Sequence of chain B:
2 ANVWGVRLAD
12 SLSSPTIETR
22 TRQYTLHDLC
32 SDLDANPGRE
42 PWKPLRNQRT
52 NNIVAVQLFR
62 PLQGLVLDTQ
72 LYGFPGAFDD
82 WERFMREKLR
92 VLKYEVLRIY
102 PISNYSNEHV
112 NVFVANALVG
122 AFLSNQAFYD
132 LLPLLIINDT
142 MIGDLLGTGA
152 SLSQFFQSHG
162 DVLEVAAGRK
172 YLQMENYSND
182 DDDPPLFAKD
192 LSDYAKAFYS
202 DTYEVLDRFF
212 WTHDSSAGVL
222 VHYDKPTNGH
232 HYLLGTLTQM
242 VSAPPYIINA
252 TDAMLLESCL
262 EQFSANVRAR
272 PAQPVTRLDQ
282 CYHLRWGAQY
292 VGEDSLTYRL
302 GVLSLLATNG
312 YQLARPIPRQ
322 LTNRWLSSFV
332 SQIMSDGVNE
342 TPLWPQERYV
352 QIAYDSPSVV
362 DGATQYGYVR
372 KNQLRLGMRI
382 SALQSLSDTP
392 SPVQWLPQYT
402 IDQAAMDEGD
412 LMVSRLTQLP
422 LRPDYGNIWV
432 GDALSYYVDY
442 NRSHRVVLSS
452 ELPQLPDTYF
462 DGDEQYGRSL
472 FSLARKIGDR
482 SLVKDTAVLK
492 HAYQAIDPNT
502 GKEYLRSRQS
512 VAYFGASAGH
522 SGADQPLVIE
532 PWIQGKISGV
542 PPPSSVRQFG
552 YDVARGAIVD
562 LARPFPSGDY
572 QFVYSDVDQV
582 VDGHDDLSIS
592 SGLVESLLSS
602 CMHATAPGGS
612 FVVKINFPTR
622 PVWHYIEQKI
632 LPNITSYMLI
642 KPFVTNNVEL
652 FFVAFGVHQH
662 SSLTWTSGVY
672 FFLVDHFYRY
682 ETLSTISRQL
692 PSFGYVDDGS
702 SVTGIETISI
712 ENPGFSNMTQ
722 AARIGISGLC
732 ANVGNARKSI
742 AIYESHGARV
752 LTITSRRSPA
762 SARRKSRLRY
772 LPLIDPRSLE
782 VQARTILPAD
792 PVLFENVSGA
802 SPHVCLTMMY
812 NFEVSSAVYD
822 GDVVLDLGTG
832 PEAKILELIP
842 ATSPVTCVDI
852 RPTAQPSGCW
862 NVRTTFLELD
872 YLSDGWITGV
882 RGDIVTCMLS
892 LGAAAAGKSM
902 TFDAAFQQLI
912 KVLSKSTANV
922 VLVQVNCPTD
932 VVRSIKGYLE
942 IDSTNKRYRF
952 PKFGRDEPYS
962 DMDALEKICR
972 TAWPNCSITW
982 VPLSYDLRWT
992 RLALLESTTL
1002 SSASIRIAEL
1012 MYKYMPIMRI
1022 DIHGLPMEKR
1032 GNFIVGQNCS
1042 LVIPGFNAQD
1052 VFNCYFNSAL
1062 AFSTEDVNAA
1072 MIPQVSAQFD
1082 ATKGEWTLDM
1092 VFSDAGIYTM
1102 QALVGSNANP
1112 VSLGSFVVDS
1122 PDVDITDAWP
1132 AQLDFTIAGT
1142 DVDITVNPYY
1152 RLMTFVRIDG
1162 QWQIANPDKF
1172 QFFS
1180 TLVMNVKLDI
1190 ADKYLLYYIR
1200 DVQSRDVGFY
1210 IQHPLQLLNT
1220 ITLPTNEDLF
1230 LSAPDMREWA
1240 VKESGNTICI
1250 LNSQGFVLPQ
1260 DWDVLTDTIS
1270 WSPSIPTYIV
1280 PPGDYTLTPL

Sequence of chain A:
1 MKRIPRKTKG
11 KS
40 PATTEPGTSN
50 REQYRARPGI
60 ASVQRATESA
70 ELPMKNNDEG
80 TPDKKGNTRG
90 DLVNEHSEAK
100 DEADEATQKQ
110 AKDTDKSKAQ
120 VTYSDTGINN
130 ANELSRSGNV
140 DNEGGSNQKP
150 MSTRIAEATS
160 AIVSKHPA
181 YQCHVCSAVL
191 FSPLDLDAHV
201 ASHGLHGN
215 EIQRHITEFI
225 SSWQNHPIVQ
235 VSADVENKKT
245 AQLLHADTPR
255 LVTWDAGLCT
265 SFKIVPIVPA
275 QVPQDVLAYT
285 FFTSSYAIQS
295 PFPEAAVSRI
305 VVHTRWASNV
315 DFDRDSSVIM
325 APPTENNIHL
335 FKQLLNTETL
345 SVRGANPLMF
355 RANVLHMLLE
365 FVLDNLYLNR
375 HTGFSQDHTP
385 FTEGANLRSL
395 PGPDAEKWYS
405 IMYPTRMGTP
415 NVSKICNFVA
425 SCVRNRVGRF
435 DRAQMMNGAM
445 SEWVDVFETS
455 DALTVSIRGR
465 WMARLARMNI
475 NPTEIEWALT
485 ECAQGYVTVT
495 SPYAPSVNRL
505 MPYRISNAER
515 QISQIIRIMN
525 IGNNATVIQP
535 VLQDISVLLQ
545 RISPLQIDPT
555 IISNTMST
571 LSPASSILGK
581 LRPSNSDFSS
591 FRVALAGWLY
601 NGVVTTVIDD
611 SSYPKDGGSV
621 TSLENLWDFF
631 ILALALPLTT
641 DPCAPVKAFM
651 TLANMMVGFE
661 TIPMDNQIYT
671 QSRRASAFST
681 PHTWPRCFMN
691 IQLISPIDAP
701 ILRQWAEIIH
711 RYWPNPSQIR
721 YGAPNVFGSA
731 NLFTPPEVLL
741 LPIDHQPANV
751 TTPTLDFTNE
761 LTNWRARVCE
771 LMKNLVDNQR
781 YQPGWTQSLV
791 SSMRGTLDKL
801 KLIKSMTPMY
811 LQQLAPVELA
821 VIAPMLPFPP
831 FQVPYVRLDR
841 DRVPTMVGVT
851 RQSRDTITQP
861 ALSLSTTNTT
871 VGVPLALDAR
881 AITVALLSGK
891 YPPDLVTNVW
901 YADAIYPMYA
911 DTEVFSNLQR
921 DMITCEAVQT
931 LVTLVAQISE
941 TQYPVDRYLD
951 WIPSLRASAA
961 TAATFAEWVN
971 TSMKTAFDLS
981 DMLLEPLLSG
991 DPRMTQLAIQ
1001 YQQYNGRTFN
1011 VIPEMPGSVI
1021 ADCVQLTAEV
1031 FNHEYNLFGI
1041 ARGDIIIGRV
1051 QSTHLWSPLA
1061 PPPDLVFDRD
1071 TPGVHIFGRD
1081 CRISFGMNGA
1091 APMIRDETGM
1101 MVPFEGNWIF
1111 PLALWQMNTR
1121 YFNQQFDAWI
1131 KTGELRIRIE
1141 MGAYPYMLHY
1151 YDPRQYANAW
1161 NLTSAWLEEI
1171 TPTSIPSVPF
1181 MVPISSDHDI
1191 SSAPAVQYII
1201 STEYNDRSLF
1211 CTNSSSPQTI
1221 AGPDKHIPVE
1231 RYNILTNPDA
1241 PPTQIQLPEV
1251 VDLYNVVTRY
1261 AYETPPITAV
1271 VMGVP

These two protein chains interact to form a complex.

Interface contacts:
Residue G148 in chain B contacts residue D698 in chain A (closest heavy-atom distance 4.7 Å).
Residue G150 in chain B is in contact with residue T661 in chain A (closest heavy-atom distance 4.4 Å).
Residue T149 in chain B interacts with residue D698 in chain A (closest heavy-atom distance 3.4 Å).
Residue D145 in chain B is in contact with residue D698 in chain A (closest heavy-atom distance 4.4 Å).
Residue G150 in chain B interacts with residue D698 in chain A (closest heavy-atom distance 4.5 Å).
Residue P134 in chain B is in contact with residue I697 in chain A (closest heavy-atom distance 4.1 Å).
Residue G148 in chain B is in contact with residue T661 in chain A (closest heavy-atom distance 4.2 Å).
Residue T149 in chain B interacts with residue T661 in chain A (closest heavy-atom distance 4.5 Å).
Residue L135 in chain B interacts with residue I697 in chain A (closest heavy-atom distance 4.5 Å).